This data describes a binding interaction between two proteins.

Interface contacts:
Residue S73 in protein 1 is in contact with residue F6 in protein 2 (closest heavy-atom distance 4.1 Å).
Residue S73 in protein 1 is in contact with residue P7 in protein 2 (closest heavy-atom distance 2.9 Å).
Residue A81 in protein 1 interacts with residue K3 in protein 2 (closest heavy-atom distance 4.0 Å).
Residue G77 in protein 1 is in contact with residue F6 in protein 2 (closest heavy-atom distance 4.0 Å).
Residue G77 in protein 1 interacts with residue T5 in protein 2 (closest heavy-atom distance 3.3 Å).
Residue F41 in protein 1 is in contact with residue V4 in protein 2 (closest heavy-atom distance 4.3 Å).
Residue Q69 in protein 1 is in contact with residue I11 in protein 2 (closest heavy-atom distance 3.2 Å).
Residue Q69 in protein 1 is in contact with residue M9 in protein 2 (closest heavy-atom distance 4.9 Å).
Residue S73 in protein 1 is in contact with residue K8 in protein 2 (closest heavy-atom distance 5.0 Å).
Residue A81 in protein 1 interacts with residue V4 in protein 2 (closest heavy-atom distance 3.6 Å).
Residue G77 in protein 1 is in contact with residue V4 in protein 2 (closest heavy-atom distance 3.9 Å).
Residue D57 in protein 1 is in contact with residue F6 in protein 2 (closest heavy-atom distance 4.1 Å).
Residue L74 in protein 1 contacts residue F6 in protein 2 (closest heavy-atom distance 3.3 Å).
Residue I80 in protein 1 is in contact with residue P7 in protein 2 (closest heavy-atom distance 4.5 Å).
Residue L78 in protein 1 contacts residue V4 in protein 2 (closest heavy-atom distance 3.9 Å).
Residue A76 in protein 1 is in contact with residue M9 in protein 2 (closest heavy-atom distance 4.2 Å).
Residue F72 in protein 1 is in contact with residue M9 in protein 2 (closest heavy-atom distance 4.3 Å).
Residue S73 in protein 1 interacts with residue M9 in protein 2 (closest heavy-atom distance 4.0 Å).
Residue I54 in protein 1 contacts residue F6 in protein 2 (closest heavy-atom distance 3.5 Å).
Residue G77 in protein 1 is in contact with residue P7 in protein 2 (closest heavy-atom distance 3.5 Å).
Residue A76 in protein 1 is in contact with residue P7 in protein 2 (closest heavy-atom distance 3.9 Å).
Residue Q60 in protein 1 contacts residue K8 in protein 2 (closest heavy-atom distance 3.4 Å).
Residue L58 in protein 1 interacts with residue F6 in protein 2 (closest heavy-atom distance 4.5 Å).
Residue L78 in protein 1 contacts residue F6 in protein 2 (closest heavy-atom distance 4.3 Å).

Sequence of protein 1:
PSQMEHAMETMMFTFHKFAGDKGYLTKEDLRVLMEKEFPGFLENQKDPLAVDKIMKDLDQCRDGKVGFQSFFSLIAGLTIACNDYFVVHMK

Sequence of protein 2:
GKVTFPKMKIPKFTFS